Sequence of protein 2:
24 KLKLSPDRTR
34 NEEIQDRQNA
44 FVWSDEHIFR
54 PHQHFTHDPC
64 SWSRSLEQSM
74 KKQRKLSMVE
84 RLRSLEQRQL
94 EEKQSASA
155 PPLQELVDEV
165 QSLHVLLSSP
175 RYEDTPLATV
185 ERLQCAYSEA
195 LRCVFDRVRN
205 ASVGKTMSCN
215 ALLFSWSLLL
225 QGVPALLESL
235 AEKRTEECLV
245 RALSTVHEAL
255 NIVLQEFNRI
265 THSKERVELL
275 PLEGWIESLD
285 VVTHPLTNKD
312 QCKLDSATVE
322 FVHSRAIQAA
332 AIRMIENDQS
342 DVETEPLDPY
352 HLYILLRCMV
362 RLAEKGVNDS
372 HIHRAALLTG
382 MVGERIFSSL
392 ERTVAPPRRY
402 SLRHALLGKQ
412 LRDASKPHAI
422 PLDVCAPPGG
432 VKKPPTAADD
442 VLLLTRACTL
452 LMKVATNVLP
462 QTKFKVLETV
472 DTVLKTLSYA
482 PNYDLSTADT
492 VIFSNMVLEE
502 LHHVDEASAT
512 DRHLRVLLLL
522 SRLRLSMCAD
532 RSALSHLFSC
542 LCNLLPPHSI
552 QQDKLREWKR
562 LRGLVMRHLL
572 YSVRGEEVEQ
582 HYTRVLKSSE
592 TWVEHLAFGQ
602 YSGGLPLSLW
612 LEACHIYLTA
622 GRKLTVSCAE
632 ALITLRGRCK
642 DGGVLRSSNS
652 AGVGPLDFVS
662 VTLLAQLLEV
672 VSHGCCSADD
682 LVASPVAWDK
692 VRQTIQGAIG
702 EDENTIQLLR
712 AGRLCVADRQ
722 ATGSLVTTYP

Contacts between the two chains:
Residue R40 in protein 2 is in contact with residue V97 in protein 1 (closest heavy-atom distance 3.7 Å).
Residue L25 in protein 2 is in contact with residue R94 in protein 1 (closest heavy-atom distance 4.7 Å).
Residue R33 in protein 2 is in contact with residue R95 in protein 1 (closest heavy-atom distance 4.0 Å).
Residue R33 in protein 2 contacts residue V97 in protein 1 (closest heavy-atom distance 3.8 Å).
Residue R33 in protein 2 interacts with residue R94 in protein 1 (closest heavy-atom distance 4.9 Å).
Residue I37 in protein 2 is in contact with residue V97 in protein 1 (closest heavy-atom distance 3.6 Å).
Residue E36 in protein 2 interacts with residue V97 in protein 1 (closest heavy-atom distance 4.1 Å).
Residue R40 in protein 2 contacts residue G98 in protein 1 (closest heavy-atom distance 4.3 Å).

Sequence of protein 1:
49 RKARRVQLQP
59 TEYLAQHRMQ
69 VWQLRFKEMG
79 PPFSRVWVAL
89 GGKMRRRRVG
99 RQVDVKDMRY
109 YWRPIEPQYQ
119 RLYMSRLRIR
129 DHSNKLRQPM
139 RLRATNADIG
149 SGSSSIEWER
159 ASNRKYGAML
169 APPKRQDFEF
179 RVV

The following describes two proteins that form a bound complex.